The following describes two proteins that form a bound complex.

Sequence of the second protein:
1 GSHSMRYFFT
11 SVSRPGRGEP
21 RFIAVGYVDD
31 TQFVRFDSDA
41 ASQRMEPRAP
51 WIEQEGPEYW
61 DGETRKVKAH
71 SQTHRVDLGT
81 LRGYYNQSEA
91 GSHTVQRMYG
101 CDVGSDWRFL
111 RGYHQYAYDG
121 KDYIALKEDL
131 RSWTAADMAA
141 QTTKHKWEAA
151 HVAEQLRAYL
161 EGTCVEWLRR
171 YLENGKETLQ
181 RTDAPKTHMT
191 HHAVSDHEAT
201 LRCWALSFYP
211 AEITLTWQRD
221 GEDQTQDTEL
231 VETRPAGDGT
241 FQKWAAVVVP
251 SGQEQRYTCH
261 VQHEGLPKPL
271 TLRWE

Sequence of the first protein:
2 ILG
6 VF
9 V

Residue-level contacts at the interface:
Residue Y99 in the second protein contacts residue I2 in the first protein (closest heavy-atom distance 3.5 Å).
Residue Y116 in the second protein contacts residue V9 in the first protein (closest heavy-atom distance 3.5 Å).
Residue K66 in the second protein is in contact with residue G4 in the first protein (closest heavy-atom distance 3.7 Å).
Residue R97 in the second protein contacts residue L3 in the first protein (closest heavy-atom distance 3.4 Å).
Residue K146 in the second protein contacts residue V9 in the first protein (closest heavy-atom distance 2.6 Å).
Residue Q155 in the second protein is in contact with residue L3 in the first protein (closest heavy-atom distance 4.7 Å).
Residue D77 in the second protein interacts with residue V9 in the first protein (closest heavy-atom distance 3.1 Å).
Residue L156 in the second protein is in contact with residue L3 in the first protein (closest heavy-atom distance 3.7 Å).
Residue F9 in the second protein is in contact with residue I2 in the first protein (closest heavy-atom distance 3.9 Å).
Residue T143 in the second protein interacts with residue V9 in the first protein (closest heavy-atom distance 3.0 Å).
Residue Y84 in the second protein interacts with residue V9 in the first protein (closest heavy-atom distance 3.0 Å).
Residue H70 in the second protein is in contact with residue I2 in the first protein (closest heavy-atom distance 4.4 Å).
Residue W147 in the second protein interacts with residue F7 in the first protein (closest heavy-atom distance 3.4 Å).
Residue Y7 in the second protein is in contact with residue I2 in the first protein (closest heavy-atom distance 3.4 Å).
Residue T73 in the second protein interacts with residue F7 in the first protein (closest heavy-atom distance 4.2 Å).
Residue Y123 in the second protein is in contact with residue V9 in the first protein (closest heavy-atom distance 4.5 Å).
Residue L81 in the second protein is in contact with residue V9 in the first protein (closest heavy-atom distance 3.8 Å).
Residue T73 in the second protein contacts residue V6 in the first protein (closest heavy-atom distance 4.1 Å).
Residue V152 in the second protein contacts residue F7 in the first protein (closest heavy-atom distance 3.6 Å).
Residue E63 in the second protein contacts residue I2 in the first protein (closest heavy-atom distance 3.0 Å).
Residue W147 in the second protein contacts residue V9 in the first protein (closest heavy-atom distance 4.1 Å).
Residue L156 in the second protein interacts with residue F7 in the first protein (closest heavy-atom distance 3.9 Å).
Residue K66 in the second protein interacts with residue I2 in the first protein (closest heavy-atom distance 2.8 Å).
Residue Y159 in the second protein is in contact with residue I2 in the first protein (closest heavy-atom distance 3.5 Å).
Residue Y99 in the second protein interacts with residue L3 in the first protein (closest heavy-atom distance 2.7 Å).
Residue T80 in the second protein contacts residue V9 in the first protein (closest heavy-atom distance 3.5 Å).
Residue Y159 in the second protein is in contact with residue G4 in the first protein (closest heavy-atom distance 4.8 Å).
Residue H114 in the second protein interacts with residue F7 in the first protein (closest heavy-atom distance 3.5 Å).
Residue Y159 in the second protein contacts residue L3 in the first protein (closest heavy-atom distance 3.5 Å).
Residue V67 in the second protein contacts residue I2 in the first protein (closest heavy-atom distance 3.2 Å).
Residue M45 in the second protein is in contact with residue I2 in the first protein (closest heavy-atom distance 4.0 Å).
Residue T163 in the second protein contacts residue I2 in the first protein (closest heavy-atom distance 4.9 Å).
Residue R97 in the second protein contacts residue F7 in the first protein (closest heavy-atom distance 3.4 Å).
Residue H70 in the second protein contacts residue L3 in the first protein (closest heavy-atom distance 3.4 Å).
Residue K66 in the second protein interacts with residue L3 in the first protein (closest heavy-atom distance 3.5 Å).